Sequence of the first protein:
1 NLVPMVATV

Interface contacts:
Residue P99 in the second protein interacts with residue V6 in the first protein (closest heavy-atom distance 4.6 Å).
Residue A98 in the second protein contacts residue T8 in the first protein (closest heavy-atom distance 4.0 Å).
Residue E104 in the second protein is in contact with residue T8 in the first protein (closest heavy-atom distance 4.7 Å).
Residue G100 in the second protein contacts residue A7 in the first protein (closest heavy-atom distance 4.6 Å).
Residue T101 in the second protein interacts with residue A7 in the first protein (closest heavy-atom distance 3.3 Å).
Residue T102 in the second protein contacts residue T8 in the first protein (closest heavy-atom distance 3.6 Å).
Residue T101 in the second protein interacts with residue M5 in the first protein (closest heavy-atom distance 3.1 Å).
Residue N103 in the second protein is in contact with residue M5 in the first protein (closest heavy-atom distance 3.8 Å).
Residue G100 in the second protein interacts with residue V6 in the first protein (closest heavy-atom distance 3.0 Å).
Residue T101 in the second protein interacts with residue V6 in the first protein (closest heavy-atom distance 3.1 Å).
Residue T102 in the second protein is in contact with residue A7 in the first protein (closest heavy-atom distance 3.7 Å).
Residue G100 in the second protein is in contact with residue M5 in the first protein (closest heavy-atom distance 3.4 Å).
Residue P99 in the second protein contacts residue T8 in the first protein (closest heavy-atom distance 4.1 Å).

Sequence of the second protein:
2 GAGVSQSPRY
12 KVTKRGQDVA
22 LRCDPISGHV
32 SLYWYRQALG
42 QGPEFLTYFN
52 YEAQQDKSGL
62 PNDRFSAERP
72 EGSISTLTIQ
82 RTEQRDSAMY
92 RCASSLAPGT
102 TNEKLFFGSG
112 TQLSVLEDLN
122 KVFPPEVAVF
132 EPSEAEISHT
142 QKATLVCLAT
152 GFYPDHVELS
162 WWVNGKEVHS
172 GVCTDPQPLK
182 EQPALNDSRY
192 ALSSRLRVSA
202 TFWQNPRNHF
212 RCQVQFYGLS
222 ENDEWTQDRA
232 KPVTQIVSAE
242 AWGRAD

The following describes two proteins that form a bound complex.